Sequence of chain B:
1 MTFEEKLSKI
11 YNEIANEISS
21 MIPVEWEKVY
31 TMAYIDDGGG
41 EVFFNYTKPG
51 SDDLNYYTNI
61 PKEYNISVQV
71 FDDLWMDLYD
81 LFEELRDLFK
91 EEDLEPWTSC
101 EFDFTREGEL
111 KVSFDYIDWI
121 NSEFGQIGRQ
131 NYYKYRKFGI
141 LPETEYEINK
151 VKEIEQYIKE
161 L

These two protein chains interact to form a complex.

Residue-level contacts at the interface:
Residue G108 in chain B contacts residue N49 in chain A (closest heavy-atom distance 3.5 Å).
Residue Q126 in chain B contacts residue Y150 in chain A (closest heavy-atom distance 2.7 Å).
Residue L110 in chain B contacts residue V47 in chain A (closest heavy-atom distance 2.5 Å).
Residue D72 in chain B interacts with residue R156 in chain A (closest heavy-atom distance 2.5 Å).
Residue F124 in chain B is in contact with residue N112 in chain A (closest heavy-atom distance 2.8 Å).
Residue N16 in chain B contacts residue S51 in chain A (closest heavy-atom distance 3.2 Å).
Residue M76 in chain B is in contact with residue R160 in chain A (closest heavy-atom distance 3.5 Å).
Residue E4 in chain B contacts residue Y26 in chain A (closest heavy-atom distance 2.9 Å).
Residue E123 in chain B interacts with residue N112 in chain A (closest heavy-atom distance 3.5 Å).
Residue Y56 in chain B contacts residue E155 in chain A (closest heavy-atom distance 3.5 Å).
Residue D72 in chain B contacts residue K147 in chain A (closest heavy-atom distance 3.3 Å).
Residue G39 in chain B is in contact with residue H109 in chain A (closest heavy-atom distance 3.3 Å).
Residue I127 in chain B interacts with residue N157 in chain A (closest heavy-atom distance 3.4 Å).
Residue G125 in chain B contacts residue E116 in chain A (closest heavy-atom distance 3.3 Å).
Residue V112 in chain B is in contact with residue V45 in chain A (closest heavy-atom distance 3.0 Å).
Residue Y116 in chain B is in contact with residue R41 in chain A (closest heavy-atom distance 3.4 Å).
Residue E123 in chain B contacts residue Y111 in chain A (closest heavy-atom distance 3.4 Å).
Residue Y11 in chain B is in contact with residue V45 in chain A (closest heavy-atom distance 3.6 Å).
Residue G128 in chain B interacts with residue E116 in chain A (closest heavy-atom distance 3.0 Å).
Residue K111 in chain B is in contact with residue V45 in chain A (closest heavy-atom distance 3.5 Å).
Residue I127 in chain B interacts with residue E116 in chain A (closest heavy-atom distance 2.7 Å).
Residue Y56 in chain B interacts with residue N157 in chain A (closest heavy-atom distance 3.1 Å).
Residue G38 in chain B interacts with residue L162 in chain A (closest heavy-atom distance 2.9 Å).
Residue N12 in chain B contacts residue S51 in chain A (closest heavy-atom distance 3.0 Å).
Residue F114 in chain B is in contact with residue K43 in chain A (closest heavy-atom distance 2.7 Å).
Residue V112 in chain B interacts with residue E44 in chain A (closest heavy-atom distance 3.4 Å).
Residue G39 in chain B contacts residue R160 in chain A (closest heavy-atom distance 3.2 Å).
Residue F114 in chain B contacts residue I42 in chain A (closest heavy-atom distance 3.5 Å).
Residue E95 in chain B contacts residue R41 in chain A (closest heavy-atom distance 3.1 Å).
Residue Y79 in chain B interacts with residue R160 in chain A (closest heavy-atom distance 3.4 Å).
Residue E109 in chain B interacts with residue Y46 in chain A (closest heavy-atom distance 2.7 Å).
Residue Y56 in chain B is in contact with residue R156 in chain A (closest heavy-atom distance 3.6 Å).
Residue T144 in chain B contacts residue K125 in chain A (closest heavy-atom distance 3.3 Å).
Residue G38 in chain B interacts with residue H109 in chain A (closest heavy-atom distance 3.4 Å).
Residue Y116 in chain B interacts with residue I42 in chain A (closest heavy-atom distance 2.6 Å).
Residue G108 in chain B is in contact with residue L50 in chain A (closest heavy-atom distance 3.2 Å).
Residue Q126 in chain B interacts with residue I158 in chain A (closest heavy-atom distance 3.0 Å).
Residue R106 in chain B interacts with residue L52 in chain A (closest heavy-atom distance 3.5 Å).
Residue R129 in chain B interacts with residue N112 in chain A (closest heavy-atom distance 3.2 Å).
Residue D80 in chain B interacts with residue R160 in chain A (closest heavy-atom distance 3.0 Å).
Residue L7 in chain B contacts residue Y34 in chain A (closest heavy-atom distance 3.3 Å).
Residue Q126 in chain B interacts with residue E116 in chain A (closest heavy-atom distance 2.9 Å).
Residue E109 in chain B is in contact with residue V47 in chain A (closest heavy-atom distance 3.3 Å).
Residue G40 in chain B is in contact with residue R160 in chain A (closest heavy-atom distance 2.8 Å).
Residue S113 in chain B contacts residue E44 in chain A (closest heavy-atom distance 3.5 Å).
Residue I120 in chain B is in contact with residue H109 in chain A (closest heavy-atom distance 3.4 Å).
Residue Y146 in chain B interacts with residue E119 in chain A (closest heavy-atom distance 2.6 Å).
Residue T58 in chain B contacts residue R156 in chain A (closest heavy-atom distance 2.7 Å).
Residue Q69 in chain B interacts with residue E133 in chain A (closest heavy-atom distance 3.3 Å).
Residue S113 in chain B is in contact with residue K43 in chain A (closest heavy-atom distance 3.2 Å).
Residue K62 in chain B interacts with residue E151 in chain A (closest heavy-atom distance 2.5 Å).
Residue L110 in chain B interacts with residue L50 in chain A (closest heavy-atom distance 3.6 Å).
Residue Y11 in chain B interacts with residue Y34 in chain A (closest heavy-atom distance 3.0 Å).
Residue D36 in chain B is in contact with residue H109 in chain A (closest heavy-atom distance 2.9 Å).
Residue N12 in chain B is in contact with residue L50 in chain A (closest heavy-atom distance 3.3 Å).
Residue N16 in chain B is in contact with residue L52 in chain A (closest heavy-atom distance 3.2 Å).
Residue G108 in chain B is in contact with residue V47 in chain A (closest heavy-atom distance 3.5 Å).
Residue S8 in chain B interacts with residue H32 in chain A (closest heavy-atom distance 3.5 Å).
Residue E147 in chain B contacts residue K125 in chain A (closest heavy-atom distance 3.5 Å).
Residue K150 in chain B is in contact with residue E119 in chain A (closest heavy-atom distance 3.2 Å).

Sequence of chain A:
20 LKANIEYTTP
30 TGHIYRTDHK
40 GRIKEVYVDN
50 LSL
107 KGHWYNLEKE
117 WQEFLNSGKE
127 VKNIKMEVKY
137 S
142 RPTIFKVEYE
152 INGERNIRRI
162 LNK